Sequence of protein 1:
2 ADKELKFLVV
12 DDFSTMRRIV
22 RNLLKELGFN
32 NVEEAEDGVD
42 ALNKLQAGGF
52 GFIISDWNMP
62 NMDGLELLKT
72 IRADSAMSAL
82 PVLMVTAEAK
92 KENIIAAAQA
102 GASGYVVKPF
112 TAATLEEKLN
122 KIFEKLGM

Sequence of protein 2:
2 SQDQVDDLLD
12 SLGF

The following describes two proteins that form a bound complex.

Residue-level contacts at the interface:
Residue I95 in protein 1 contacts residue L13 in protein 2 (closest heavy-atom distance 3.5 Å).
Residue K122 in protein 1 interacts with residue G14 in protein 2 (closest heavy-atom distance 3.8 Å).
Residue K122 in protein 1 contacts residue F15 in protein 2 (closest heavy-atom distance 3.5 Å).
Residue I95 in protein 1 interacts with residue L10 in protein 2 (closest heavy-atom distance 3.8 Å).
Residue A90 in protein 1 is in contact with residue V6 in protein 2 (closest heavy-atom distance 4.2 Å).
Residue S104 in protein 1 contacts residue G14 in protein 2 (closest heavy-atom distance 4.9 Å).
Residue Y106 in protein 1 contacts residue L10 in protein 2 (closest heavy-atom distance 3.7 Å).
Residue A98 in protein 1 interacts with residue F15 in protein 2 (closest heavy-atom distance 4.5 Å).
Residue K126 in protein 1 interacts with residue L13 in protein 2 (closest heavy-atom distance 4.8 Å).
Residue I95 in protein 1 contacts residue L9 in protein 2 (closest heavy-atom distance 3.8 Å).
Residue Y106 in protein 1 interacts with residue F15 in protein 2 (closest heavy-atom distance 3.5 Å).
Residue S104 in protein 1 interacts with residue F15 in protein 2 (closest heavy-atom distance 3.8 Å).
Residue K119 in protein 1 contacts residue F15 in protein 2 (closest heavy-atom distance 2.9 Å).
Residue K92 in protein 1 interacts with residue V6 in protein 2 (closest heavy-atom distance 4.2 Å).
Residue G105 in protein 1 interacts with residue F15 in protein 2 (closest heavy-atom distance 3.9 Å).
Residue A99 in protein 1 interacts with residue F15 in protein 2 (closest heavy-atom distance 4.3 Å).
Residue I96 in protein 1 is in contact with residue L9 in protein 2 (closest heavy-atom distance 4.0 Å).
Residue I95 in protein 1 interacts with residue F15 in protein 2 (closest heavy-atom distance 4.2 Å).
Residue I95 in protein 1 contacts residue V6 in protein 2 (closest heavy-atom distance 3.9 Å).
Residue A99 in protein 1 interacts with residue L13 in protein 2 (closest heavy-atom distance 3.4 Å).
Residue K91 in protein 1 interacts with residue V6 in protein 2 (closest heavy-atom distance 4.8 Å).
Residue K92 in protein 1 is in contact with residue L9 in protein 2 (closest heavy-atom distance 4.0 Å).
Residue A103 in protein 1 interacts with residue F15 in protein 2 (closest heavy-atom distance 3.4 Å).